Sequence of protein 2:
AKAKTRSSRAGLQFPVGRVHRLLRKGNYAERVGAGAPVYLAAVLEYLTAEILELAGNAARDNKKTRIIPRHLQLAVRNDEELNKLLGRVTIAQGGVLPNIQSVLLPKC

Interface contacts:
Residue E92 in protein 2 contacts residue R46 in protein 1 (closest heavy-atom distance 3.9 Å).
Residue E62 in protein 2 interacts with residue A53 in protein 1 (closest heavy-atom distance 3.7 Å).
Residue Y58 in protein 2 contacts residue A53 in protein 1 (closest heavy-atom distance 3.6 Å).
Residue D91 in protein 2 is in contact with residue R46 in protein 1 (closest heavy-atom distance 5.0 Å).
Residue D91 in protein 2 is in contact with residue A49 in protein 1 (closest heavy-atom distance 3.6 Å).

Sequence of protein 1:
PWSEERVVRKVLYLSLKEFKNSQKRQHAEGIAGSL

The following describes two proteins that form a bound complex.